Sequence of chain B:
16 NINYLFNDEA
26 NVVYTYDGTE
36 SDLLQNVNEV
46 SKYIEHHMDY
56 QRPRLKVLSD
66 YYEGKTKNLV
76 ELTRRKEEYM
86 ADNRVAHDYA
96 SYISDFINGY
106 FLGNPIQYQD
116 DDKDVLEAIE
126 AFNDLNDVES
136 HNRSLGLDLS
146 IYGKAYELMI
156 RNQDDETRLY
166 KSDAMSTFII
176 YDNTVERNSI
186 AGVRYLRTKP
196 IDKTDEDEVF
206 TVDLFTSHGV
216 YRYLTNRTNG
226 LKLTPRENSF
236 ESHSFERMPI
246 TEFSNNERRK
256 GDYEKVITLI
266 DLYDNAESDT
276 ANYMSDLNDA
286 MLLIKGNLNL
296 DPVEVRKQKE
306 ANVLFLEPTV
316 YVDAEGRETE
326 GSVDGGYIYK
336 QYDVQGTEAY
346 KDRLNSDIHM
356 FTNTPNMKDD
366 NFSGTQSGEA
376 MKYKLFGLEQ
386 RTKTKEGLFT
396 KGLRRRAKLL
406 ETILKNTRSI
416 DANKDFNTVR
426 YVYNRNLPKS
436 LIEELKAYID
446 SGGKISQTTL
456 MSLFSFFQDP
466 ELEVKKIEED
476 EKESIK

These two protein chains interact to form a complex.

Sequence of chain A:
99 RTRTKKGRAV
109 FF

Residue-level contacts at the interface:
Residue I289 in chain B is in contact with residue F109 in chain A (closest heavy-atom distance 4.3 Å).
Residue L309 in chain B contacts residue V108 in chain A (closest heavy-atom distance 3.7 Å).
Residue V308 in chain B interacts with residue V108 in chain A (closest heavy-atom distance 3.9 Å).
Residue A319 in chain B is in contact with residue R99 in chain A (closest heavy-atom distance 2.7 Å).
Residue A306 in chain B is in contact with residue F110 in chain A (closest heavy-atom distance 4.5 Å).
Residue K302 in chain B is in contact with residue F109 in chain A (closest heavy-atom distance 4.5 Å).
Residue N294 in chain B is in contact with residue K104 in chain A (closest heavy-atom distance 2.8 Å).
Residue V317 in chain B interacts with residue T100 in chain A (closest heavy-atom distance 3.3 Å).
Residue V315 in chain B is in contact with residue R101 in chain A (closest heavy-atom distance 4.8 Å).
Residue L293 in chain B interacts with residue A107 in chain A (closest heavy-atom distance 4.0 Å).
Residue E299 in chain B contacts residue A107 in chain A (closest heavy-atom distance 4.6 Å).
Residue P313 in chain B contacts residue G105 in chain A (closest heavy-atom distance 3.9 Å).
Residue L293 in chain B is in contact with residue K104 in chain A (closest heavy-atom distance 3.6 Å).
Residue E299 in chain B contacts residue V108 in chain A (closest heavy-atom distance 4.4 Å).
Residue T314 in chain B is in contact with residue K104 in chain A (closest heavy-atom distance 3.5 Å).
Residue V317 in chain B is in contact with residue T102 in chain A (closest heavy-atom distance 3.3 Å).
Residue L309 in chain B interacts with residue F109 in chain A (closest heavy-atom distance 3.7 Å).
Residue L311 in chain B contacts residue R106 in chain A (closest heavy-atom distance 3.6 Å).
Residue N294 in chain B interacts with residue R106 in chain A (closest heavy-atom distance 4.1 Å).
Residue E312 in chain B is in contact with residue G105 in chain A (closest heavy-atom distance 2.9 Å).
Residue L295 in chain B interacts with residue A107 in chain A (closest heavy-atom distance 3.3 Å).
Residue G321 in chain B is in contact with residue R99 in chain A (closest heavy-atom distance 3.9 Å).
Residue V315 in chain B is in contact with residue K103 in chain A (closest heavy-atom distance 3.0 Å).
Residue L311 in chain B contacts residue A107 in chain A (closest heavy-atom distance 3.6 Å).
Residue E299 in chain B interacts with residue F110 in chain A (closest heavy-atom distance 4.6 Å).
Residue E299 in chain B is in contact with residue F109 in chain A (closest heavy-atom distance 4.4 Å).
Residue Q303 in chain B contacts residue F109 in chain A (closest heavy-atom distance 4.0 Å).
Residue V300 in chain B interacts with residue F109 in chain A (closest heavy-atom distance 4.6 Å).
Residue T314 in chain B is in contact with residue K103 in chain A (closest heavy-atom distance 3.4 Å).
Residue E323 in chain B is in contact with residue T100 in chain A (closest heavy-atom distance 3.2 Å).
Residue E312 in chain B contacts residue A107 in chain A (closest heavy-atom distance 4.9 Å).
Residue E320 in chain B contacts residue R99 in chain A (closest heavy-atom distance 3.9 Å).
Residue K302 in chain B interacts with residue F110 in chain A (closest heavy-atom distance 3.1 Å).
Residue L287 in chain B interacts with residue F109 in chain A (closest heavy-atom distance 4.0 Å).
Residue F310 in chain B contacts residue A107 in chain A (closest heavy-atom distance 3.4 Å).
Residue E312 in chain B contacts residue K103 in chain A (closest heavy-atom distance 2.7 Å).
Residue L293 in chain B contacts residue R106 in chain A (closest heavy-atom distance 3.5 Å).
Residue N294 in chain B is in contact with residue G105 in chain A (closest heavy-atom distance 3.1 Å).
Residue F310 in chain B contacts residue F110 in chain A (closest heavy-atom distance 3.6 Å).
Residue A306 in chain B is in contact with residue F109 in chain A (closest heavy-atom distance 2.8 Å).
Residue V315 in chain B contacts residue T102 in chain A (closest heavy-atom distance 3.2 Å).
Residue V308 in chain B interacts with residue F110 in chain A (closest heavy-atom distance 3.9 Å).
Residue Y316 in chain B contacts residue T102 in chain A (closest heavy-atom distance 3.7 Å).
Residue V308 in chain B is in contact with residue F109 in chain A (closest heavy-atom distance 2.8 Å).
Residue L295 in chain B contacts residue F109 in chain A (closest heavy-atom distance 4.2 Å).
Residue F310 in chain B interacts with residue V108 in chain A (closest heavy-atom distance 2.9 Å).
Residue L293 in chain B contacts residue G105 in chain A (closest heavy-atom distance 3.7 Å).
Residue F310 in chain B contacts residue R106 in chain A (closest heavy-atom distance 3.7 Å).
Residue N292 in chain B interacts with residue K104 in chain A (closest heavy-atom distance 3.1 Å).
Residue N292 in chain B is in contact with residue G105 in chain A (closest heavy-atom distance 4.4 Å).
Residue T314 in chain B contacts residue G105 in chain A (closest heavy-atom distance 2.6 Å).
Residue N294 in chain B interacts with residue A107 in chain A (closest heavy-atom distance 3.2 Å).
Residue N307 in chain B contacts residue F109 in chain A (closest heavy-atom distance 4.4 Å).
Residue E312 in chain B is in contact with residue R106 in chain A (closest heavy-atom distance 2.7 Å).
Residue V317 in chain B contacts residue R101 in chain A (closest heavy-atom distance 3.4 Å).
Residue P313 in chain B contacts residue K103 in chain A (closest heavy-atom distance 4.5 Å).
Residue T314 in chain B is in contact with residue T102 in chain A (closest heavy-atom distance 4.0 Å).